This data describes a binding interaction between two proteins.

Interface contacts:
Residue V84 in protein 1 contacts residue C82 in protein 2 (closest heavy-atom distance 3.7 Å).
Residue L36 in protein 1 is in contact with residue K35 in protein 2 (closest heavy-atom distance 3.8 Å).
Residue C82 in protein 1 is in contact with residue C82 in protein 2 (closest heavy-atom distance 3.6 Å).
Residue L53 in protein 1 interacts with residue L53 in protein 2 (closest heavy-atom distance 3.8 Å).
Residue N54 in protein 1 contacts residue L53 in protein 2 (closest heavy-atom distance 3.1 Å).
Residue Y78 in protein 1 interacts with residue E79 in protein 2 (closest heavy-atom distance 3.6 Å).
Residue V86 in protein 1 interacts with residue Y78 in protein 2 (closest heavy-atom distance 2.7 Å).
Residue Y78 in protein 1 contacts residue V84 in protein 2 (closest heavy-atom distance 2.3 Å).
Residue L32 in protein 1 contacts residue S33 in protein 2 (closest heavy-atom distance 3.5 Å).
Residue N169 in protein 1 interacts with residue Y80 in protein 2 (closest heavy-atom distance 3.7 Å).
Residue L81 in protein 1 is in contact with residue L168 in protein 2 (closest heavy-atom distance 3.5 Å).
Residue L81 in protein 1 contacts residue N169 in protein 2 (closest heavy-atom distance 3.2 Å).
Residue N29 in protein 1 contacts residue L25 in protein 2 (closest heavy-atom distance 3.3 Å).
Residue Y78 in protein 1 is in contact with residue Y78 in protein 2 (closest heavy-atom distance 3.5 Å).
Residue N29 in protein 1 is in contact with residue N29 in protein 2 (closest heavy-atom distance 3.2 Å).
Residue I43 in protein 1 interacts with residue I43 in protein 2 (closest heavy-atom distance 3.6 Å).
Residue K35 in protein 1 interacts with residue L36 in protein 2 (closest heavy-atom distance 3.6 Å).
Residue N180 in protein 1 contacts residue N169 in protein 2 (closest heavy-atom distance 3.1 Å).
Residue L53 in protein 1 contacts residue N54 in protein 2 (closest heavy-atom distance 3.6 Å).
Residue Q67 in protein 1 is in contact with residue T64 in protein 2 (closest heavy-atom distance 3.8 Å).
Residue S71 in protein 1 interacts with residue S71 in protein 2 (closest heavy-atom distance 3.4 Å).
Residue Y78 in protein 1 contacts residue R85 in protein 2 (closest heavy-atom distance 3.8 Å).
Residue Y78 in protein 1 is in contact with residue V86 in protein 2 (closest heavy-atom distance 3.8 Å).
Residue L77 in protein 1 interacts with residue F122 in protein 2 (closest heavy-atom distance 3.6 Å).
Residue I74 in protein 1 interacts with residue V86 in protein 2 (closest heavy-atom distance 3.4 Å).
Residue L32 in protein 1 interacts with residue L32 in protein 2 (closest heavy-atom distance 3.5 Å).
Residue L168 in protein 1 contacts residue Y80 in protein 2 (closest heavy-atom distance 3.7 Å).
Residue N29 in protein 1 is in contact with residue E28 in protein 2 (closest heavy-atom distance 3.5 Å).
Residue V86 in protein 1 interacts with residue I74 in protein 2 (closest heavy-atom distance 3.7 Å).
Residue Q56 in protein 1 contacts residue V57 in protein 2 (closest heavy-atom distance 3.8 Å).
Residue I50 in protein 1 is in contact with residue I50 in protein 2 (closest heavy-atom distance 3.5 Å).
Residue L60 in protein 1 contacts residue V57 in protein 2 (closest heavy-atom distance 3.8 Å).
Residue K61 in protein 1 is in contact with residue L60 in protein 2 (closest heavy-atom distance 3.5 Å).
Residue Y172 in protein 1 contacts residue Y172 in protein 2 (closest heavy-atom distance 3.6 Å).
Residue L46 in protein 1 contacts residue I50 in protein 2 (closest heavy-atom distance 3.6 Å).
Residue S89 in protein 1 interacts with residue N70 in protein 2 (closest heavy-atom distance 3.2 Å).
Residue R85 in protein 1 interacts with residue Y78 in protein 2 (closest heavy-atom distance 3.2 Å).
Residue N83 in protein 1 interacts with residue N169 in protein 2 (closest heavy-atom distance 3.0 Å).
Residue Y172 in protein 1 contacts residue L81 in protein 2 (closest heavy-atom distance 3.2 Å).
Residue T64 in protein 1 interacts with residue T64 in protein 2 (closest heavy-atom distance 3.2 Å).
Residue L25 in protein 1 contacts residue V26 in protein 2 (closest heavy-atom distance 3.5 Å).
Residue L77 in protein 1 interacts with residue V86 in protein 2 (closest heavy-atom distance 3.5 Å).
Residue V57 in protein 1 is in contact with residue Q56 in protein 2 (closest heavy-atom distance 3.7 Å).
Residue N29 in protein 1 is in contact with residue L32 in protein 2 (closest heavy-atom distance 3.4 Å).
Residue K88 in protein 1 is in contact with residue I74 in protein 2 (closest heavy-atom distance 3.8 Å).
Residue C82 in protein 1 interacts with residue Y172 in protein 2 (closest heavy-atom distance 3.7 Å).
Residue L36 in protein 1 is in contact with residue L36 in protein 2 (closest heavy-atom distance 3.4 Å).
Residue Y80 in protein 1 interacts with residue N169 in protein 2 (closest heavy-atom distance 3.8 Å).
Residue L168 in protein 1 contacts residue L81 in protein 2 (closest heavy-atom distance 3.5 Å).
Residue L60 in protein 1 is in contact with residue L60 in protein 2 (closest heavy-atom distance 3.7 Å).
Residue N169 in protein 1 is in contact with residue L81 in protein 2 (closest heavy-atom distance 2.9 Å).
Residue N169 in protein 1 contacts residue N83 in protein 2 (closest heavy-atom distance 3.0 Å).
Residue L25 in protein 1 is in contact with residue L25 in protein 2 (closest heavy-atom distance 3.4 Å).
Residue L77 in protein 1 is in contact with residue F98 in protein 2 (closest heavy-atom distance 3.8 Å).
Residue V86 in protein 1 is in contact with residue L77 in protein 2 (closest heavy-atom distance 3.8 Å).
Residue L60 in protein 1 interacts with residue K61 in protein 2 (closest heavy-atom distance 3.5 Å).
Residue L81 in protein 1 is in contact with residue Y172 in protein 2 (closest heavy-atom distance 3.4 Å).
Residue I50 in protein 1 is in contact with residue L46 in protein 2 (closest heavy-atom distance 3.8 Å).
Residue Q49 in protein 1 is in contact with residue I50 in protein 2 (closest heavy-atom distance 3.4 Å).
Residue F98 in protein 1 is in contact with residue L77 in protein 2 (closest heavy-atom distance 3.5 Å).

Sequence of protein 2:
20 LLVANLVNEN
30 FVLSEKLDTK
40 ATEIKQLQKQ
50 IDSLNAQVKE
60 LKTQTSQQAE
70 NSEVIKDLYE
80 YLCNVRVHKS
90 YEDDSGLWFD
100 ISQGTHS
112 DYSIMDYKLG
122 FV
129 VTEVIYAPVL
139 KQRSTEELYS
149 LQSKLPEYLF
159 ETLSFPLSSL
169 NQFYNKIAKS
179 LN

Sequence of protein 1:
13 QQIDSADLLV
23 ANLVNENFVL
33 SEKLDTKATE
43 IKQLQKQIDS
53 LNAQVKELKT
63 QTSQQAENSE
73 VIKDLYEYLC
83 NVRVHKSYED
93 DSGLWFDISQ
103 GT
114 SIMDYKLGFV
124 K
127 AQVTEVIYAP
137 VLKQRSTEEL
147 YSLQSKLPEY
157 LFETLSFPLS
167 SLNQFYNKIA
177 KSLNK